These two protein chains interact to form a complex.

Sequence of chain A:
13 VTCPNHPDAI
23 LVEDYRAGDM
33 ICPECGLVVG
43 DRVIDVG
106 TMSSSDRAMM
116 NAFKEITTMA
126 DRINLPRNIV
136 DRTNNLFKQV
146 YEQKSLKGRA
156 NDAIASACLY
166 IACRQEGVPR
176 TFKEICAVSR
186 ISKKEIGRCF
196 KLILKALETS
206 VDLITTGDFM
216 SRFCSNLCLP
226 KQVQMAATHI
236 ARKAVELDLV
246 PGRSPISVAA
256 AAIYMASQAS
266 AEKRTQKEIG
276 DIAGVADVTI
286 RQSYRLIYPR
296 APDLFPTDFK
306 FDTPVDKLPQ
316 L

Residue-level contacts at the interface:
Residue K226 in chain A contacts residue G40 in chain B (closest heavy-atom distance 4.1 Å).
Residue K226 in chain A interacts with residue C39 in chain B (closest heavy-atom distance 3.3 Å).
Residue K226 in chain A is in contact with residue E38 in chain B (closest heavy-atom distance 3.1 Å).

Sequence of chain B:
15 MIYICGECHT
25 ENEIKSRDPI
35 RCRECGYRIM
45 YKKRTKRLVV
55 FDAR